Sequence of the first protein:
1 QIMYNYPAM

Residue-level contacts at the interface:
Residue N77 in the second protein interacts with residue A8 in the first protein (closest heavy-atom distance 3.5 Å).
Residue H70 in the second protein is in contact with residue I2 in the first protein (closest heavy-atom distance 3.7 Å).
Residue V67 in the second protein is in contact with residue I2 in the first protein (closest heavy-atom distance 3.5 Å).
Residue E63 in the second protein contacts residue I2 in the first protein (closest heavy-atom distance 2.9 Å).
Residue S9 in the second protein is in contact with residue Y6 in the first protein (closest heavy-atom distance 2.8 Å).
Residue E63 in the second protein interacts with residue Q1 in the first protein (closest heavy-atom distance 3.4 Å).
Residue T143 in the second protein interacts with residue A8 in the first protein (closest heavy-atom distance 4.7 Å).
Residue R152 in the second protein contacts residue N5 in the first protein (closest heavy-atom distance 4.7 Å).
Residue H116 in the second protein contacts residue P7 in the first protein (closest heavy-atom distance 4.2 Å).
Residue Y59 in the second protein is in contact with residue Q1 in the first protein (closest heavy-atom distance 4.3 Å).
Residue Y123 in the second protein interacts with residue M9 in the first protein (closest heavy-atom distance 4.5 Å).
Residue T143 in the second protein is in contact with residue M9 in the first protein (closest heavy-atom distance 2.6 Å).
Residue D74 in the second protein is in contact with residue Y6 in the first protein (closest heavy-atom distance 3.6 Å).
Residue M5 in the second protein is in contact with residue Q1 in the first protein (closest heavy-atom distance 4.0 Å).
Residue R152 in the second protein interacts with residue P7 in the first protein (closest heavy-atom distance 3.3 Å).
Residue Y99 in the second protein contacts residue I2 in the first protein (closest heavy-atom distance 3.3 Å).
Residue T163 in the second protein interacts with residue Q1 in the first protein (closest heavy-atom distance 3.4 Å).
Residue W147 in the second protein interacts with residue P7 in the first protein (closest heavy-atom distance 3.4 Å).
Residue T73 in the second protein interacts with residue P7 in the first protein (closest heavy-atom distance 3.4 Å).
Residue W167 in the second protein contacts residue Q1 in the first protein (closest heavy-atom distance 3.3 Å).
Residue H70 in the second protein interacts with residue Y4 in the first protein (closest heavy-atom distance 3.2 Å).
Residue N77 in the second protein is in contact with residue P7 in the first protein (closest heavy-atom distance 3.0 Å).
Residue Y7 in the second protein contacts residue Q1 in the first protein (closest heavy-atom distance 2.9 Å).
Residue Y159 in the second protein contacts residue I2 in the first protein (closest heavy-atom distance 3.8 Å).
Residue T73 in the second protein interacts with residue A8 in the first protein (closest heavy-atom distance 4.3 Å).
Residue M45 in the second protein is in contact with residue I2 in the first protein (closest heavy-atom distance 3.9 Å).
Residue A69 in the second protein interacts with residue N5 in the first protein (closest heavy-atom distance 3.9 Å).
Residue H70 in the second protein interacts with residue N5 in the first protein (closest heavy-atom distance 3.7 Å).
Residue E114 in the second protein contacts residue M3 in the first protein (closest heavy-atom distance 3.5 Å).
Residue Y159 in the second protein interacts with residue Q1 in the first protein (closest heavy-atom distance 2.6 Å).
Residue Q62 in the second protein contacts residue Q1 in the first protein (closest heavy-atom distance 3.3 Å).
Residue N66 in the second protein contacts residue Y4 in the first protein (closest heavy-atom distance 3.6 Å).
Residue T80 in the second protein interacts with residue M9 in the first protein (closest heavy-atom distance 3.6 Å).
Residue N66 in the second protein contacts residue I2 in the first protein (closest heavy-atom distance 3.9 Å).
Residue Y171 in the second protein is in contact with residue Q1 in the first protein (closest heavy-atom distance 2.6 Å).
Residue I97 in the second protein interacts with residue M9 in the first protein (closest heavy-atom distance 4.8 Å).
Residue W147 in the second protein is in contact with residue M9 in the first protein (closest heavy-atom distance 4.1 Å).
Residue L81 in the second protein interacts with residue M9 in the first protein (closest heavy-atom distance 3.9 Å).
Residue R152 in the second protein interacts with residue M3 in the first protein (closest heavy-atom distance 4.0 Å).
Residue H70 in the second protein is in contact with residue M3 in the first protein (closest heavy-atom distance 2.9 Å).
Residue T73 in the second protein interacts with residue Y6 in the first protein (closest heavy-atom distance 3.5 Å).
Residue L156 in the second protein contacts residue M3 in the first protein (closest heavy-atom distance 3.7 Å).
Residue I97 in the second protein contacts residue Y6 in the first protein (closest heavy-atom distance 3.5 Å).
Residue H116 in the second protein contacts residue M9 in the first protein (closest heavy-atom distance 3.1 Å).
Residue K146 in the second protein contacts residue A8 in the first protein (closest heavy-atom distance 4.6 Å).
Residue Y7 in the second protein is in contact with residue I2 in the first protein (closest heavy-atom distance 3.4 Å).
Residue I95 in the second protein contacts residue M9 in the first protein (closest heavy-atom distance 4.5 Å).
Residue Y99 in the second protein is in contact with residue M3 in the first protein (closest heavy-atom distance 3.2 Å).
Residue W147 in the second protein interacts with residue A8 in the first protein (closest heavy-atom distance 2.9 Å).
Residue F22 in the second protein is in contact with residue Y6 in the first protein (closest heavy-atom distance 4.3 Å).
Residue T73 in the second protein contacts residue N5 in the first protein (closest heavy-atom distance 5.0 Å).
Residue N66 in the second protein interacts with residue M3 in the first protein (closest heavy-atom distance 4.0 Å).
Residue Y99 in the second protein is in contact with residue Y6 in the first protein (closest heavy-atom distance 3.9 Å).
Residue Y84 in the second protein interacts with residue M9 in the first protein (closest heavy-atom distance 2.7 Å).
Residue Y159 in the second protein interacts with residue M3 in the first protein (closest heavy-atom distance 3.5 Å).
Residue I142 in the second protein is in contact with residue M9 in the first protein (closest heavy-atom distance 4.8 Å).
Residue E114 in the second protein interacts with residue P7 in the first protein (closest heavy-atom distance 4.8 Å).
Residue H70 in the second protein contacts residue Y6 in the first protein (closest heavy-atom distance 3.4 Å).
Residue K146 in the second protein interacts with residue M9 in the first protein (closest heavy-atom distance 2.7 Å).
Residue N77 in the second protein is in contact with residue M9 in the first protein (closest heavy-atom distance 2.8 Å).

Sequence of the second protein:
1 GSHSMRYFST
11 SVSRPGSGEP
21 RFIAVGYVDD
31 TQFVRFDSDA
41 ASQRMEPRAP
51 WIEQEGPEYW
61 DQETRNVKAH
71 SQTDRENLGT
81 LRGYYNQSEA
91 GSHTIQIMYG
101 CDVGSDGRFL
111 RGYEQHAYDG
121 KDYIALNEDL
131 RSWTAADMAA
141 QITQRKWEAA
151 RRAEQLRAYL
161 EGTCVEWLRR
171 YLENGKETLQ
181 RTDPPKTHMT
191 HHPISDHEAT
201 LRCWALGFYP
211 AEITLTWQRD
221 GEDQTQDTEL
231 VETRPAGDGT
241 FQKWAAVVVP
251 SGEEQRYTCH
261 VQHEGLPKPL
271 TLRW

This data describes a binding interaction between two proteins.